Sequence of chain B:
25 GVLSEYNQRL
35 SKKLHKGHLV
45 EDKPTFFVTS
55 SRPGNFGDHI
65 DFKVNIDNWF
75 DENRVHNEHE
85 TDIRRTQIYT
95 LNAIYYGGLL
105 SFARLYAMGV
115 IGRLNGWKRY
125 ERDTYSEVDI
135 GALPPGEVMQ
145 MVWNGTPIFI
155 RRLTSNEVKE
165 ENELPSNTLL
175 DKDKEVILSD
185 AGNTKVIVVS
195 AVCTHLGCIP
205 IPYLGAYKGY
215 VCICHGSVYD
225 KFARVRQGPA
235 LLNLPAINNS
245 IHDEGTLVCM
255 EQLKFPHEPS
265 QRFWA

Sequence of chain A:
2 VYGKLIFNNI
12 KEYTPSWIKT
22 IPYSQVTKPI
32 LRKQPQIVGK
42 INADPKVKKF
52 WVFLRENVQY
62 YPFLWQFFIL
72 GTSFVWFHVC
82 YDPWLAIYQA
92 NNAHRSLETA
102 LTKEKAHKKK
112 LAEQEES

Residue-level contacts at the interface:
Residue H80 in chain B contacts residue Q37 in chain A (closest heavy-atom distance 3.2 Å).
Residue Q91 in chain B is in contact with residue W52 in chain A (closest heavy-atom distance 3.6 Å).
Residue F51 in chain B is in contact with residue T28 in chain A (closest heavy-atom distance 3.0 Å).
Residue T90 in chain B contacts residue W52 in chain A (closest heavy-atom distance 3.6 Å).
Residue T90 in chain B contacts residue Q60 in chain A (closest heavy-atom distance 2.9 Å).
Residue G102 in chain B contacts residue W77 in chain A (closest heavy-atom distance 3.6 Å).
Residue T94 in chain B interacts with residue W66 in chain A (closest heavy-atom distance 3.7 Å).
Residue G101 in chain B contacts residue S74 in chain A (closest heavy-atom distance 3.0 Å).
Residue E84 in chain B is in contact with residue K49 in chain A (closest heavy-atom distance 3.4 Å).
Residue A269 in chain B is in contact with residue Y89 in chain A (closest heavy-atom distance 3.6 Å).
Residue I98 in chain B is in contact with residue W77 in chain A (closest heavy-atom distance 3.1 Å).
Residue Y93 in chain B is in contact with residue W66 in chain A (closest heavy-atom distance 3.5 Å).
Residue H80 in chain B is in contact with residue I38 in chain A (closest heavy-atom distance 3.6 Å).
Residue G101 in chain B interacts with residue I70 in chain A (closest heavy-atom distance 4.0 Å).
Residue D65 in chain B interacts with residue I22 in chain A (closest heavy-atom distance 3.8 Å).
Residue A97 in chain B contacts residue T73 in chain A (closest heavy-atom distance 3.6 Å).
Residue W268 in chain B interacts with residue Y89 in chain A (closest heavy-atom distance 3.8 Å).
Residue Q91 in chain B contacts residue N43 in chain A (closest heavy-atom distance 2.6 Å).
Residue F50 in chain B interacts with residue I22 in chain A (closest heavy-atom distance 3.2 Å).
Residue F66 in chain B contacts residue Y3 in chain A (closest heavy-atom distance 3.7 Å).
Residue G101 in chain B is in contact with residue T73 in chain A (closest heavy-atom distance 3.8 Å).
Residue D65 in chain B contacts residue Y3 in chain A (closest heavy-atom distance 4.0 Å).
Residue D62 in chain B is in contact with residue T21 in chain A (closest heavy-atom distance 4.1 Å).
Residue H63 in chain B is in contact with residue I22 in chain A (closest heavy-atom distance 3.0 Å).
Residue Y93 in chain B interacts with residue Q60 in chain A (closest heavy-atom distance 3.1 Å).
Residue T90 in chain B contacts residue R56 in chain A (closest heavy-atom distance 3.5 Å).
Residue A269 in chain B contacts residue Q90 in chain A (closest heavy-atom distance 3.9 Å).
Residue W268 in chain B contacts residue Q90 in chain A (closest heavy-atom distance 4.0 Å).
Residue S105 in chain B interacts with residue F78 in chain A (closest heavy-atom distance 3.8 Å).
Residue G101 in chain B is in contact with residue W77 in chain A (closest heavy-atom distance 4.0 Å).
Residue V52 in chain B is in contact with residue V27 in chain A (closest heavy-atom distance 4.1 Å).
Residue A97 in chain B is in contact with residue W66 in chain A (closest heavy-atom distance 3.9 Å).
Residue W268 in chain B interacts with residue Y82 in chain A (closest heavy-atom distance 3.6 Å).
Residue V79 in chain B interacts with residue I38 in chain A (closest heavy-atom distance 3.8 Å).
Residue G25 in chain B interacts with residue K41 in chain A (closest heavy-atom distance 4.0 Å).
Residue D86 in chain B interacts with residue R56 in chain A (closest heavy-atom distance 3.2 Å).
Residue D65 in chain B is in contact with residue K20 in chain A (closest heavy-atom distance 2.8 Å).
Residue A97 in chain B interacts with residue F69 in chain A (closest heavy-atom distance 3.7 Å).
Residue D62 in chain B is in contact with residue I22 in chain A (closest heavy-atom distance 3.9 Å).
Residue T94 in chain B is in contact with residue L55 in chain A (closest heavy-atom distance 4.2 Å).
Residue F50 in chain B interacts with residue T28 in chain A (closest heavy-atom distance 3.2 Å).
Residue W268 in chain B is in contact with residue L86 in chain A (closest heavy-atom distance 3.4 Å).
Residue L109 in chain B contacts residue F78 in chain A (closest heavy-atom distance 4.0 Å).
Residue H80 in chain B is in contact with residue P36 in chain A (closest heavy-atom distance 3.8 Å).
Residue R108 in chain B is in contact with residue F78 in chain A (closest heavy-atom distance 3.8 Å).
Residue T94 in chain B is in contact with residue W52 in chain A (closest heavy-atom distance 3.2 Å).
Residue H63 in chain B interacts with residue T21 in chain A (closest heavy-atom distance 3.4 Å).
Residue F50 in chain B is in contact with residue V27 in chain A (closest heavy-atom distance 3.6 Å).
Residue L104 in chain B is in contact with residue I70 in chain A (closest heavy-atom distance 3.6 Å).
Residue R78 in chain B is in contact with residue I38 in chain A (closest heavy-atom distance 3.8 Å).
Residue H83 in chain B contacts residue Q37 in chain A (closest heavy-atom distance 3.7 Å).
Residue I64 in chain B is in contact with residue I22 in chain A (closest heavy-atom distance 4.1 Å).
Residue S105 in chain B contacts residue S74 in chain A (closest heavy-atom distance 3.8 Å).
Residue I87 in chain B contacts residue W52 in chain A (closest heavy-atom distance 4.0 Å).
Residue H83 in chain B is in contact with residue K34 in chain A (closest heavy-atom distance 2.9 Å).
Residue I87 in chain B is in contact with residue K49 in chain A (closest heavy-atom distance 4.1 Å).
Residue N81 in chain B interacts with residue Q37 in chain A (closest heavy-atom distance 3.5 Å).
Residue I64 in chain B contacts residue K20 in chain A (closest heavy-atom distance 3.7 Å).
Residue H80 in chain B is in contact with residue Q35 in chain A (closest heavy-atom distance 3.3 Å).
Residue A97 in chain B is in contact with residue I70 in chain A (closest heavy-atom distance 3.7 Å).

This data describes a binding interaction between two proteins.